Sequence of protein 2:
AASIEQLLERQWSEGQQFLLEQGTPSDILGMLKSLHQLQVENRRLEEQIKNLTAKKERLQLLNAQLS

Sequence of protein 1:
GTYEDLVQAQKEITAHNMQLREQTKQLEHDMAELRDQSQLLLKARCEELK

The following describes two proteins that form a bound complex.

Contacts between the two chains:
Residue L72 in protein 2 is in contact with residue S38 in protein 1 (closest heavy-atom distance 3.9 Å).
Residue E56 in protein 2 is in contact with residue L20 in protein 1 (closest heavy-atom distance 3.8 Å).
Residue Q58 in protein 2 interacts with residue E28 in protein 1 (closest heavy-atom distance 4.0 Å).
Residue L45 in protein 2 is in contact with residue Q10 in protein 1 (closest heavy-atom distance 3.6 Å).
Residue L55 in protein 2 contacts residue T24 in protein 1 (closest heavy-atom distance 3.7 Å).
Residue Q75 in protein 2 interacts with residue R45 in protein 1 (closest heavy-atom distance 3.2 Å).
Residue K66 in protein 2 is in contact with residue M31 in protein 1 (closest heavy-atom distance 3.5 Å).
Residue K66 in protein 2 contacts residue L34 in protein 1 (closest heavy-atom distance 3.7 Å).
Residue N73 in protein 2 contacts residue Q37 in protein 1 (closest heavy-atom distance 3.6 Å).
Residue L62 in protein 2 is in contact with residue T24 in protein 1 (closest heavy-atom distance 4.6 Å).
Residue L62 in protein 2 contacts residue E28 in protein 1 (closest heavy-atom distance 4.1 Å).
Residue M41 in protein 2 contacts residue L6 in protein 1 (closest heavy-atom distance 4.2 Å).
Residue I59 in protein 2 interacts with residue L20 in protein 1 (closest heavy-atom distance 3.6 Å).
Residue L45 in protein 2 is in contact with residue I13 in protein 1 (closest heavy-atom distance 4.4 Å).
Residue N73 in protein 2 is in contact with residue S38 in protein 1 (closest heavy-atom distance 2.5 Å).
Residue I59 in protein 2 interacts with residue Q23 in protein 1 (closest heavy-atom distance 3.7 Å).
Residue L48 in protein 2 interacts with residue T14 in protein 1 (closest heavy-atom distance 3.7 Å).
Residue L76 in protein 2 contacts residue L42 in protein 1 (closest heavy-atom distance 4.3 Å).
Residue L55 in protein 2 contacts residue L20 in protein 1 (closest heavy-atom distance 3.8 Å).
Residue L45 in protein 2 contacts residue L6 in protein 1 (closest heavy-atom distance 4.1 Å).
Residue N73 in protein 2 contacts residue L34 in protein 1 (closest heavy-atom distance 2.9 Å).
Residue E51 in protein 2 contacts residue N17 in protein 1 (closest heavy-atom distance 3.4 Å).
Residue L69 in protein 2 interacts with residue R35 in protein 1 (closest heavy-atom distance 3.8 Å).
Residue E56 in protein 2 is in contact with residue H16 in protein 1 (closest heavy-atom distance 3.1 Å).
Residue L62 in protein 2 contacts residue L27 in protein 1 (closest heavy-atom distance 4.1 Å).
Residue L45 in protein 2 is in contact with residue A9 in protein 1 (closest heavy-atom distance 4.2 Å).
Residue I59 in protein 2 is in contact with residue T24 in protein 1 (closest heavy-atom distance 3.6 Å).
Residue N52 in protein 2 interacts with residue H16 in protein 1 (closest heavy-atom distance 3.8 Å).
Residue K66 in protein 2 contacts residue D30 in protein 1 (closest heavy-atom distance 3.3 Å).
Residue M41 in protein 2 contacts residue Y3 in protein 1 (closest heavy-atom distance 3.4 Å).
Residue L42 in protein 2 interacts with residue L6 in protein 1 (closest heavy-atom distance 4.2 Å).
Residue M41 in protein 2 is in contact with residue V7 in protein 1 (closest heavy-atom distance 4.6 Å).
Residue L76 in protein 2 contacts residue S38 in protein 1 (closest heavy-atom distance 4.0 Å).
Residue N52 in protein 2 is in contact with residue N17 in protein 1 (closest heavy-atom distance 2.8 Å).
Residue L76 in protein 2 interacts with residue L41 in protein 1 (closest heavy-atom distance 3.8 Å).
Residue L48 in protein 2 interacts with residue N17 in protein 1 (closest heavy-atom distance 3.9 Å).
Residue S77 in protein 2 contacts residue L41 in protein 1 (closest heavy-atom distance 4.2 Å).
Residue Q70 in protein 2 contacts residue L34 in protein 1 (closest heavy-atom distance 3.9 Å).
Residue N73 in protein 2 is in contact with residue L41 in protein 1 (closest heavy-atom distance 3.3 Å).
Residue I38 in protein 2 is in contact with residue L6 in protein 1 (closest heavy-atom distance 4.3 Å).
Residue K65 in protein 2 is in contact with residue M31 in protein 1 (closest heavy-atom distance 3.6 Å).
Residue L62 in protein 2 interacts with residue M31 in protein 1 (closest heavy-atom distance 4.0 Å).
Residue N52 in protein 2 is in contact with residue L20 in protein 1 (closest heavy-atom distance 3.8 Å).
Residue Q49 in protein 2 contacts residue I13 in protein 1 (closest heavy-atom distance 4.0 Å).
Residue L76 in protein 2 contacts residue R45 in protein 1 (closest heavy-atom distance 3.0 Å).
Residue E51 in protein 2 contacts residue R21 in protein 1 (closest heavy-atom distance 3.1 Å).
Residue I59 in protein 2 is in contact with residue L27 in protein 1 (closest heavy-atom distance 4.0 Å).
Residue T63 in protein 2 contacts residue L27 in protein 1 (closest heavy-atom distance 3.9 Å).
Residue L48 in protein 2 contacts residue I13 in protein 1 (closest heavy-atom distance 3.6 Å).
Residue K66 in protein 2 is in contact with residue L27 in protein 1 (closest heavy-atom distance 3.7 Å).
Residue S44 in protein 2 interacts with residue Q10 in protein 1 (closest heavy-atom distance 4.3 Å).
Residue N52 in protein 2 contacts residue I13 in protein 1 (closest heavy-atom distance 3.3 Å).
Residue L69 in protein 2 contacts residue M31 in protein 1 (closest heavy-atom distance 3.4 Å).
Residue L69 in protein 2 is in contact with residue S38 in protein 1 (closest heavy-atom distance 3.9 Å).
Residue S77 in protein 2 contacts residue R45 in protein 1 (closest heavy-atom distance 3.1 Å).
Residue Q58 in protein 2 interacts with residue T24 in protein 1 (closest heavy-atom distance 3.6 Å).
Residue L69 in protein 2 is in contact with residue L34 in protein 1 (closest heavy-atom distance 4.1 Å).
Residue M41 in protein 2 contacts residue Q10 in protein 1 (closest heavy-atom distance 4.3 Å).
Residue L55 in protein 2 contacts residue N17 in protein 1 (closest heavy-atom distance 3.9 Å).
Residue L55 in protein 2 contacts residue R21 in protein 1 (closest heavy-atom distance 4.1 Å).